Sequence of chain A:
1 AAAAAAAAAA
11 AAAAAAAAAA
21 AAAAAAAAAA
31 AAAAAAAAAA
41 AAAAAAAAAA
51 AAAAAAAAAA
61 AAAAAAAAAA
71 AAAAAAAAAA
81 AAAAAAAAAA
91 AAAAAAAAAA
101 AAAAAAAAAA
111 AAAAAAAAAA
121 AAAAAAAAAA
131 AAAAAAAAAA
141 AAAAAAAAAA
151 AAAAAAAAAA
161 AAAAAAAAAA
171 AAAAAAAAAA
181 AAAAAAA

These two protein chains interact to form a complex.

Sequence of chain B:
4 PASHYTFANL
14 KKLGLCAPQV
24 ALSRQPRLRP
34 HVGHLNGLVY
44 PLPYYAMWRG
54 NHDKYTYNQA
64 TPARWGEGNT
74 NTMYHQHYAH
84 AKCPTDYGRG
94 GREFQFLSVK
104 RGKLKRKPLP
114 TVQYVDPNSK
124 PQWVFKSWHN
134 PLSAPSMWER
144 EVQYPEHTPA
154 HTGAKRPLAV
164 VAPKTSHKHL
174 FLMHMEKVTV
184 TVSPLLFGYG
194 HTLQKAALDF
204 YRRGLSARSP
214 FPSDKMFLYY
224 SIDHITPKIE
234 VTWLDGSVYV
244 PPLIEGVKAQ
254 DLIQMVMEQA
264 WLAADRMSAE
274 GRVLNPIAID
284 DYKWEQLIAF

Interface contacts:
Residue K286 in chain B is in contact with residue A23 in chain A (closest heavy-atom distance 3.9 Å).
Residue S136 in chain B is in contact with residue A21 in chain A (closest heavy-atom distance 3.3 Å).
Residue I282 in chain B contacts residue A23 in chain A (closest heavy-atom distance 4.2 Å).
Residue P279 in chain B is in contact with residue A19 in chain A (closest heavy-atom distance 4.7 Å).
Residue I280 in chain B interacts with residue A18 in chain A (closest heavy-atom distance 3.1 Å).
Residue A281 in chain B contacts residue A20 in chain A (closest heavy-atom distance 4.3 Å).
Residue P134 in chain B is in contact with residue A20 in chain A (closest heavy-atom distance 4.2 Å).
Residue A281 in chain B is in contact with residue A18 in chain A (closest heavy-atom distance 4.0 Å).
Residue P134 in chain B contacts residue A19 in chain A (closest heavy-atom distance 3.7 Å).
Residue P4 in chain B interacts with residue A122 in chain A (closest heavy-atom distance 4.3 Å).
Residue H132 in chain B is in contact with residue A100 in chain A (closest heavy-atom distance 4.7 Å).
Residue W131 in chain B contacts residue A75 in chain A (closest heavy-atom distance 4.8 Å).
Residue L290 in chain B contacts residue A28 in chain A (closest heavy-atom distance 4.2 Å).
Residue K286 in chain B contacts residue A24 in chain A (closest heavy-atom distance 3.3 Å).
Residue P4 in chain B is in contact with residue A120 in chain A (closest heavy-atom distance 4.5 Å).
Residue I280 in chain B interacts with residue A21 in chain A (closest heavy-atom distance 4.7 Å).
Residue H132 in chain B contacts residue A101 in chain A (closest heavy-atom distance 4.5 Å).
Residue P134 in chain B is in contact with residue A18 in chain A (closest heavy-atom distance 4.0 Å).
Residue A5 in chain B is in contact with residue A122 in chain A (closest heavy-atom distance 3.7 Å).
Residue P279 in chain B is in contact with residue A18 in chain A (closest heavy-atom distance 4.0 Å).
Residue H132 in chain B interacts with residue A76 in chain A (closest heavy-atom distance 4.9 Å).
Residue I282 in chain B interacts with residue A24 in chain A (closest heavy-atom distance 4.3 Å).
Residue P134 in chain B interacts with residue A17 in chain A (closest heavy-atom distance 3.9 Å).
Residue H132 in chain B interacts with residue A99 in chain A (closest heavy-atom distance 4.5 Å).
Residue K286 in chain B is in contact with residue A25 in chain A (closest heavy-atom distance 4.5 Å).
Residue H132 in chain B is in contact with residue A75 in chain A (closest heavy-atom distance 4.5 Å).
Residue P4 in chain B interacts with residue A121 in chain A (closest heavy-atom distance 4.9 Å).
Residue I280 in chain B contacts residue A20 in chain A (closest heavy-atom distance 4.1 Å).
Residue I282 in chain B interacts with residue A20 in chain A (closest heavy-atom distance 4.2 Å).
Residue A281 in chain B interacts with residue A19 in chain A (closest heavy-atom distance 4.8 Å).
Residue K286 in chain B is in contact with residue A20 in chain A (closest heavy-atom distance 4.3 Å).
Residue I280 in chain B contacts residue A19 in chain A (closest heavy-atom distance 2.8 Å).
Residue A137 in chain B interacts with residue A19 in chain A (closest heavy-atom distance 3.5 Å).
Residue K286 in chain B is in contact with residue A21 in chain A (closest heavy-atom distance 3.2 Å).
Residue S136 in chain B is in contact with residue A19 in chain A (closest heavy-atom distance 4.0 Å).
Residue K286 in chain B is in contact with residue A22 in chain A (closest heavy-atom distance 4.1 Å).